Residue-level contacts at the interface:
Residue Q8 in protein 1 contacts residue V10 in protein 2 (closest heavy-atom distance 4.8 Å).
Residue V39 in protein 1 is in contact with residue L18 in protein 2 (closest heavy-atom distance 4.2 Å).
Residue L44 in protein 1 is in contact with residue V17 in protein 2 (closest heavy-atom distance 4.1 Å).
Residue D40 in protein 1 is in contact with residue L18 in protein 2 (closest heavy-atom distance 4.0 Å).
Residue E41 in protein 1 interacts with residue V17 in protein 2 (closest heavy-atom distance 5.0 Å).
Residue V39 in protein 1 is in contact with residue V17 in protein 2 (closest heavy-atom distance 4.9 Å).
Residue D40 in protein 1 is in contact with residue V17 in protein 2 (closest heavy-atom distance 3.8 Å).
Residue Q8 in protein 1 interacts with residue S13 in protein 2 (closest heavy-atom distance 4.6 Å).

These two protein chains interact to form a complex.

Sequence of protein 1:
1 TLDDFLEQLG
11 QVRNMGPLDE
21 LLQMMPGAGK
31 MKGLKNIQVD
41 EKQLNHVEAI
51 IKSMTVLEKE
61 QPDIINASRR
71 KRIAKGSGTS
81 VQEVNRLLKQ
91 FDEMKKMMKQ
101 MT

Sequence of protein 2:
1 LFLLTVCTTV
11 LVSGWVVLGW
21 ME